The following describes two proteins that form a bound complex.

Sequence of protein 2:
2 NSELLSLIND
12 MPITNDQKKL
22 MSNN

Residue-level contacts at the interface:
Residue Y93 in protein 1 is in contact with residue N16 in protein 2 (closest heavy-atom distance 3.3 Å).
Residue H33 in protein 1 interacts with residue K20 in protein 2 (closest heavy-atom distance 3.8 Å).
Residue Y31 in protein 1 is in contact with residue K20 in protein 2 (closest heavy-atom distance 3.7 Å).
Residue G92 in protein 1 contacts residue N16 in protein 2 (closest heavy-atom distance 4.1 Å).
Residue S91 in protein 1 contacts residue T15 in protein 2 (closest heavy-atom distance 4.5 Å).
Residue G90 in protein 1 interacts with residue N16 in protein 2 (closest heavy-atom distance 3.0 Å).
Residue Y31 in protein 1 contacts residue D17 in protein 2 (closest heavy-atom distance 3.9 Å).
Residue G30 in protein 1 is in contact with residue D17 in protein 2 (closest heavy-atom distance 3.0 Å).
Residue V29 in protein 1 interacts with residue D17 in protein 2 (closest heavy-atom distance 4.2 Å).
Residue D49 in protein 1 is in contact with residue K20 in protein 2 (closest heavy-atom distance 2.8 Å).
Residue F95 in protein 1 contacts residue N16 in protein 2 (closest heavy-atom distance 3.6 Å).
Residue S91 in protein 1 is in contact with residue N16 in protein 2 (closest heavy-atom distance 3.6 Å).
Residue Y31 in protein 1 is in contact with residue L21 in protein 2 (closest heavy-atom distance 4.7 Å).
Residue S91 in protein 1 interacts with residue D17 in protein 2 (closest heavy-atom distance 3.0 Å).

Sequence of protein 1:
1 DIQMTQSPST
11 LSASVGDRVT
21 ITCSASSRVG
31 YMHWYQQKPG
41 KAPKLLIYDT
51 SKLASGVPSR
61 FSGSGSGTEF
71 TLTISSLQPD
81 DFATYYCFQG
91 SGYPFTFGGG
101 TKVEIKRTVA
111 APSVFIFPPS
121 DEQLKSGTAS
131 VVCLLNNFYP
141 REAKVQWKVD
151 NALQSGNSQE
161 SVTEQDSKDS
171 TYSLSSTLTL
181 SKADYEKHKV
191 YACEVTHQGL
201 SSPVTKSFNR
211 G